This data describes a binding interaction between two proteins.

Sequence of protein 2:
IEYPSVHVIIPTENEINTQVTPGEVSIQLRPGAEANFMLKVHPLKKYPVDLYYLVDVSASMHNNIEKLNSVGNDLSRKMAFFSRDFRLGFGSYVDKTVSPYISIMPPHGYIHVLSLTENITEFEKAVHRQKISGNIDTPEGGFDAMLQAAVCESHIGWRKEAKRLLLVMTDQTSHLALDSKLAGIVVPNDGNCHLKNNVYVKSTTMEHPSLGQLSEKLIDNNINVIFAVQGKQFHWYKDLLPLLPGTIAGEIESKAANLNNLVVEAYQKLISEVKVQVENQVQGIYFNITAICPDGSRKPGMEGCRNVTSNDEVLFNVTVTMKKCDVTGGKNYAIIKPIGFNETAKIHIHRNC

Sequence of protein 1:
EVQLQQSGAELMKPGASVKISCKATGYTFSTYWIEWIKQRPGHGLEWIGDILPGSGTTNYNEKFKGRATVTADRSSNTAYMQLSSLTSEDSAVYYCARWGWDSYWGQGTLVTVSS

Interface contacts:
Residue N191 in protein 2 contacts residue S55 in protein 1 (closest heavy-atom distance 4.1 Å).
Residue F137 in protein 2 is in contact with residue G100 in protein 1 (closest heavy-atom distance 4.5 Å).
Residue E190 in protein 2 is in contact with residue G54 in protein 1 (closest heavy-atom distance 4.8 Å).
Residue N191 in protein 2 contacts residue G54 in protein 1 (closest heavy-atom distance 4.2 Å).
Residue A136 in protein 2 interacts with residue W99 in protein 1 (closest heavy-atom distance 4.4 Å).
Residue I192 in protein 2 interacts with residue S55 in protein 1 (closest heavy-atom distance 4.9 Å).
Residue A136 in protein 2 contacts residue G100 in protein 1 (closest heavy-atom distance 3.4 Å).